These two protein chains interact to form a complex.

Sequence of chain A:
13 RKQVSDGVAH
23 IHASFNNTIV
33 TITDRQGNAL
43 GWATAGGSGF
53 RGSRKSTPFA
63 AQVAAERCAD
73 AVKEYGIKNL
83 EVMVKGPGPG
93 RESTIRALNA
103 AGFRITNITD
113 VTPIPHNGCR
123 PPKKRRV

Sequence of chain B:
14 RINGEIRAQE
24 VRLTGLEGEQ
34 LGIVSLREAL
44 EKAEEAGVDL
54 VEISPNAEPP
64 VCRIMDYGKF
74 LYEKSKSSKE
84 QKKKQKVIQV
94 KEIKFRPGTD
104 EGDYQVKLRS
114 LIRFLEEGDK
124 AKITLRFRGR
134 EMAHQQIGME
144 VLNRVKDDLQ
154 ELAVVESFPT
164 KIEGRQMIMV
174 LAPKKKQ

Contacts between the two chains:
Residue E47 in chain B interacts with residue E76 in chain A (closest heavy-atom distance 3.9 Å).
Residue I15 in chain B contacts residue R69 in chain A (closest heavy-atom distance 4.7 Å).
Residue Y70 in chain B interacts with residue G49 in chain A (closest heavy-atom distance 3.5 Å).
Residue Y70 in chain B is in contact with residue W44 in chain A (closest heavy-atom distance 4.2 Å).
Residue Y70 in chain B contacts residue T46 in chain A (closest heavy-atom distance 4.5 Å).
Residue D52 in chain B is in contact with residue W44 in chain A (closest heavy-atom distance 3.2 Å).
Residue V51 in chain B contacts residue W44 in chain A (closest heavy-atom distance 3.4 Å).
Residue G50 in chain B interacts with residue W44 in chain A (closest heavy-atom distance 3.1 Å).